This data describes a binding interaction between two proteins.

Sequence of the first protein:
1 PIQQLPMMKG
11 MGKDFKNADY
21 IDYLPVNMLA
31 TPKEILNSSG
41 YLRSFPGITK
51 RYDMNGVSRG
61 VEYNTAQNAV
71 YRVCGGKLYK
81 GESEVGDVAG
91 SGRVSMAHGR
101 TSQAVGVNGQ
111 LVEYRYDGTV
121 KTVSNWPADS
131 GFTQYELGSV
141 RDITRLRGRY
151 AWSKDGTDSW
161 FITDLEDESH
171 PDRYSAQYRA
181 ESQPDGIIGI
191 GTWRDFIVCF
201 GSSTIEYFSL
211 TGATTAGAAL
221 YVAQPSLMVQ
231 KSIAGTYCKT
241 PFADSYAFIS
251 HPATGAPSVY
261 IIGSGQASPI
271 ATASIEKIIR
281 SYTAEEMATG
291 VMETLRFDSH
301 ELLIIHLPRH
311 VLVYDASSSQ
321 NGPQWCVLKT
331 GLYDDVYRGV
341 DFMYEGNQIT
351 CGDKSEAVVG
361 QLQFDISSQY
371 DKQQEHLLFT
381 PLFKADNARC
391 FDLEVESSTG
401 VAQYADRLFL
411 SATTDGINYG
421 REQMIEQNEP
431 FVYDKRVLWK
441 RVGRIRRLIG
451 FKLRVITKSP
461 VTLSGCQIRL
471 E

Sequence of the second protein:
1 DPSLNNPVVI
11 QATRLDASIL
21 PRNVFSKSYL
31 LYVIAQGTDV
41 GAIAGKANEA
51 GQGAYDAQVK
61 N

Interface contacts:
Residue T214 in the first protein interacts with residue N6 in the second protein (closest heavy-atom distance 4.2 Å).
Residue G212 in the first protein contacts residue V9 in the second protein (closest heavy-atom distance 4.2 Å).
Residue A213 in the first protein interacts with residue V9 in the second protein (closest heavy-atom distance 5.0 Å).
Residue T215 in the first protein is in contact with residue N6 in the second protein (closest heavy-atom distance 3.0 Å).
Residue T211 in the first protein contacts residue V9 in the second protein (closest heavy-atom distance 3.1 Å).